Residue-level contacts at the interface:
Residue M42 in the first protein contacts residue Y40 in the second protein (closest heavy-atom distance 4.0 Å).
Residue T46 in the first protein interacts with residue T46 in the second protein (closest heavy-atom distance 3.9 Å).
Residue T46 in the first protein is in contact with residue V50 in the second protein (closest heavy-atom distance 3.9 Å).
Residue L53 in the first protein interacts with residue K54 in the second protein (closest heavy-atom distance 4.2 Å).
Residue T25 in the first protein contacts residue I26 in the second protein (closest heavy-atom distance 4.1 Å).
Residue Q35 in the first protein is in contact with residue H37 in the second protein (closest heavy-atom distance 4.9 Å).
Residue V43 in the first protein interacts with residue V43 in the second protein (closest heavy-atom distance 3.9 Å).
Residue L39 in the first protein is in contact with residue L39 in the second protein (closest heavy-atom distance 4.0 Å).
Residue T18 in the first protein is in contact with residue F19 in the second protein (closest heavy-atom distance 4.9 Å).
Residue T32 in the first protein interacts with residue E33 in the second protein (closest heavy-atom distance 3.7 Å).
Residue V50 in the first protein is in contact with residue V50 in the second protein (closest heavy-atom distance 3.8 Å).
Residue L29 in the first protein interacts with residue L29 in the second protein (closest heavy-atom distance 3.8 Å).
Residue Q56 in the first protein contacts residue Q57 in the second protein (closest heavy-atom distance 3.6 Å).
Residue V14 in the first protein interacts with residue Q15 in the second protein (closest heavy-atom distance 3.7 Å).
Residue T32 in the first protein is in contact with residue L29 in the second protein (closest heavy-atom distance 3.9 Å).
Residue T25 in the first protein interacts with residue T25 in the second protein (closest heavy-atom distance 3.5 Å).
Residue L39 in the first protein is in contact with residue V36 in the second protein (closest heavy-atom distance 3.9 Å).
Residue E22 in the first protein contacts residue E22 in the second protein (closest heavy-atom distance 4.3 Å).
Residue L53 in the first protein contacts residue V50 in the second protein (closest heavy-atom distance 4.1 Å).
Residue V21 in the first protein is in contact with residue I26 in the second protein (closest heavy-atom distance 4.2 Å).
Residue L39 in the first protein is in contact with residue V43 in the second protein (closest heavy-atom distance 4.5 Å).
Residue T18 in the first protein interacts with residue Q15 in the second protein (closest heavy-atom distance 4.6 Å).
Residue L53 in the first protein is in contact with residue L53 in the second protein (closest heavy-atom distance 3.8 Å).
Residue T25 in the first protein interacts with residue L29 in the second protein (closest heavy-atom distance 3.6 Å).
Residue Q57 in the first protein is in contact with residue Q57 in the second protein (closest heavy-atom distance 3.2 Å).
Residue T18 in the first protein contacts residue E22 in the second protein (closest heavy-atom distance 3.4 Å).
Residue L53 in the first protein interacts with residue Q57 in the second protein (closest heavy-atom distance 4.6 Å).
Residue D49 in the first protein interacts with residue Q51 in the second protein (closest heavy-atom distance 4.6 Å).
Residue T32 in the first protein contacts residue T32 in the second protein (closest heavy-atom distance 4.2 Å).
Residue G28 in the first protein is in contact with residue L29 in the second protein (closest heavy-atom distance 3.8 Å).
Residue V14 in the first protein is in contact with residue F19 in the second protein (closest heavy-atom distance 4.4 Å).
Residue V36 in the first protein contacts residue V36 in the second protein (closest heavy-atom distance 4.3 Å).
Residue D49 in the first protein interacts with residue V50 in the second protein (closest heavy-atom distance 3.8 Å).
Residue D49 in the first protein contacts residue K54 in the second protein (closest heavy-atom distance 3.6 Å).
Residue T46 in the first protein contacts residue H47 in the second protein (closest heavy-atom distance 4.7 Å).
Residue M42 in the first protein is in contact with residue V43 in the second protein (closest heavy-atom distance 3.8 Å).
Residue Q35 in the first protein is in contact with residue E33 in the second protein (closest heavy-atom distance 2.6 Å).
Residue Q35 in the first protein interacts with residue V36 in the second protein (closest heavy-atom distance 3.8 Å).
Residue L39 in the first protein contacts residue Y40 in the second protein (closest heavy-atom distance 3.8 Å).
Residue M42 in the first protein contacts residue L44 in the second protein (closest heavy-atom distance 4.3 Å).
Residue T18 in the first protein interacts with residue T18 in the second protein (closest heavy-atom distance 4.8 Å).
Residue V21 in the first protein is in contact with residue E22 in the second protein (closest heavy-atom distance 3.9 Å).

Sequence of the second protein:
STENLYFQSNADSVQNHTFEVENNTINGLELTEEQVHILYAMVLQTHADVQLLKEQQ

Sequence of the first protein:
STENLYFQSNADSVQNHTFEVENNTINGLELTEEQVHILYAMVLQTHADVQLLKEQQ

These two protein chains interact to form a complex.